The following describes two proteins that form a bound complex.

Sequence of protein 2:
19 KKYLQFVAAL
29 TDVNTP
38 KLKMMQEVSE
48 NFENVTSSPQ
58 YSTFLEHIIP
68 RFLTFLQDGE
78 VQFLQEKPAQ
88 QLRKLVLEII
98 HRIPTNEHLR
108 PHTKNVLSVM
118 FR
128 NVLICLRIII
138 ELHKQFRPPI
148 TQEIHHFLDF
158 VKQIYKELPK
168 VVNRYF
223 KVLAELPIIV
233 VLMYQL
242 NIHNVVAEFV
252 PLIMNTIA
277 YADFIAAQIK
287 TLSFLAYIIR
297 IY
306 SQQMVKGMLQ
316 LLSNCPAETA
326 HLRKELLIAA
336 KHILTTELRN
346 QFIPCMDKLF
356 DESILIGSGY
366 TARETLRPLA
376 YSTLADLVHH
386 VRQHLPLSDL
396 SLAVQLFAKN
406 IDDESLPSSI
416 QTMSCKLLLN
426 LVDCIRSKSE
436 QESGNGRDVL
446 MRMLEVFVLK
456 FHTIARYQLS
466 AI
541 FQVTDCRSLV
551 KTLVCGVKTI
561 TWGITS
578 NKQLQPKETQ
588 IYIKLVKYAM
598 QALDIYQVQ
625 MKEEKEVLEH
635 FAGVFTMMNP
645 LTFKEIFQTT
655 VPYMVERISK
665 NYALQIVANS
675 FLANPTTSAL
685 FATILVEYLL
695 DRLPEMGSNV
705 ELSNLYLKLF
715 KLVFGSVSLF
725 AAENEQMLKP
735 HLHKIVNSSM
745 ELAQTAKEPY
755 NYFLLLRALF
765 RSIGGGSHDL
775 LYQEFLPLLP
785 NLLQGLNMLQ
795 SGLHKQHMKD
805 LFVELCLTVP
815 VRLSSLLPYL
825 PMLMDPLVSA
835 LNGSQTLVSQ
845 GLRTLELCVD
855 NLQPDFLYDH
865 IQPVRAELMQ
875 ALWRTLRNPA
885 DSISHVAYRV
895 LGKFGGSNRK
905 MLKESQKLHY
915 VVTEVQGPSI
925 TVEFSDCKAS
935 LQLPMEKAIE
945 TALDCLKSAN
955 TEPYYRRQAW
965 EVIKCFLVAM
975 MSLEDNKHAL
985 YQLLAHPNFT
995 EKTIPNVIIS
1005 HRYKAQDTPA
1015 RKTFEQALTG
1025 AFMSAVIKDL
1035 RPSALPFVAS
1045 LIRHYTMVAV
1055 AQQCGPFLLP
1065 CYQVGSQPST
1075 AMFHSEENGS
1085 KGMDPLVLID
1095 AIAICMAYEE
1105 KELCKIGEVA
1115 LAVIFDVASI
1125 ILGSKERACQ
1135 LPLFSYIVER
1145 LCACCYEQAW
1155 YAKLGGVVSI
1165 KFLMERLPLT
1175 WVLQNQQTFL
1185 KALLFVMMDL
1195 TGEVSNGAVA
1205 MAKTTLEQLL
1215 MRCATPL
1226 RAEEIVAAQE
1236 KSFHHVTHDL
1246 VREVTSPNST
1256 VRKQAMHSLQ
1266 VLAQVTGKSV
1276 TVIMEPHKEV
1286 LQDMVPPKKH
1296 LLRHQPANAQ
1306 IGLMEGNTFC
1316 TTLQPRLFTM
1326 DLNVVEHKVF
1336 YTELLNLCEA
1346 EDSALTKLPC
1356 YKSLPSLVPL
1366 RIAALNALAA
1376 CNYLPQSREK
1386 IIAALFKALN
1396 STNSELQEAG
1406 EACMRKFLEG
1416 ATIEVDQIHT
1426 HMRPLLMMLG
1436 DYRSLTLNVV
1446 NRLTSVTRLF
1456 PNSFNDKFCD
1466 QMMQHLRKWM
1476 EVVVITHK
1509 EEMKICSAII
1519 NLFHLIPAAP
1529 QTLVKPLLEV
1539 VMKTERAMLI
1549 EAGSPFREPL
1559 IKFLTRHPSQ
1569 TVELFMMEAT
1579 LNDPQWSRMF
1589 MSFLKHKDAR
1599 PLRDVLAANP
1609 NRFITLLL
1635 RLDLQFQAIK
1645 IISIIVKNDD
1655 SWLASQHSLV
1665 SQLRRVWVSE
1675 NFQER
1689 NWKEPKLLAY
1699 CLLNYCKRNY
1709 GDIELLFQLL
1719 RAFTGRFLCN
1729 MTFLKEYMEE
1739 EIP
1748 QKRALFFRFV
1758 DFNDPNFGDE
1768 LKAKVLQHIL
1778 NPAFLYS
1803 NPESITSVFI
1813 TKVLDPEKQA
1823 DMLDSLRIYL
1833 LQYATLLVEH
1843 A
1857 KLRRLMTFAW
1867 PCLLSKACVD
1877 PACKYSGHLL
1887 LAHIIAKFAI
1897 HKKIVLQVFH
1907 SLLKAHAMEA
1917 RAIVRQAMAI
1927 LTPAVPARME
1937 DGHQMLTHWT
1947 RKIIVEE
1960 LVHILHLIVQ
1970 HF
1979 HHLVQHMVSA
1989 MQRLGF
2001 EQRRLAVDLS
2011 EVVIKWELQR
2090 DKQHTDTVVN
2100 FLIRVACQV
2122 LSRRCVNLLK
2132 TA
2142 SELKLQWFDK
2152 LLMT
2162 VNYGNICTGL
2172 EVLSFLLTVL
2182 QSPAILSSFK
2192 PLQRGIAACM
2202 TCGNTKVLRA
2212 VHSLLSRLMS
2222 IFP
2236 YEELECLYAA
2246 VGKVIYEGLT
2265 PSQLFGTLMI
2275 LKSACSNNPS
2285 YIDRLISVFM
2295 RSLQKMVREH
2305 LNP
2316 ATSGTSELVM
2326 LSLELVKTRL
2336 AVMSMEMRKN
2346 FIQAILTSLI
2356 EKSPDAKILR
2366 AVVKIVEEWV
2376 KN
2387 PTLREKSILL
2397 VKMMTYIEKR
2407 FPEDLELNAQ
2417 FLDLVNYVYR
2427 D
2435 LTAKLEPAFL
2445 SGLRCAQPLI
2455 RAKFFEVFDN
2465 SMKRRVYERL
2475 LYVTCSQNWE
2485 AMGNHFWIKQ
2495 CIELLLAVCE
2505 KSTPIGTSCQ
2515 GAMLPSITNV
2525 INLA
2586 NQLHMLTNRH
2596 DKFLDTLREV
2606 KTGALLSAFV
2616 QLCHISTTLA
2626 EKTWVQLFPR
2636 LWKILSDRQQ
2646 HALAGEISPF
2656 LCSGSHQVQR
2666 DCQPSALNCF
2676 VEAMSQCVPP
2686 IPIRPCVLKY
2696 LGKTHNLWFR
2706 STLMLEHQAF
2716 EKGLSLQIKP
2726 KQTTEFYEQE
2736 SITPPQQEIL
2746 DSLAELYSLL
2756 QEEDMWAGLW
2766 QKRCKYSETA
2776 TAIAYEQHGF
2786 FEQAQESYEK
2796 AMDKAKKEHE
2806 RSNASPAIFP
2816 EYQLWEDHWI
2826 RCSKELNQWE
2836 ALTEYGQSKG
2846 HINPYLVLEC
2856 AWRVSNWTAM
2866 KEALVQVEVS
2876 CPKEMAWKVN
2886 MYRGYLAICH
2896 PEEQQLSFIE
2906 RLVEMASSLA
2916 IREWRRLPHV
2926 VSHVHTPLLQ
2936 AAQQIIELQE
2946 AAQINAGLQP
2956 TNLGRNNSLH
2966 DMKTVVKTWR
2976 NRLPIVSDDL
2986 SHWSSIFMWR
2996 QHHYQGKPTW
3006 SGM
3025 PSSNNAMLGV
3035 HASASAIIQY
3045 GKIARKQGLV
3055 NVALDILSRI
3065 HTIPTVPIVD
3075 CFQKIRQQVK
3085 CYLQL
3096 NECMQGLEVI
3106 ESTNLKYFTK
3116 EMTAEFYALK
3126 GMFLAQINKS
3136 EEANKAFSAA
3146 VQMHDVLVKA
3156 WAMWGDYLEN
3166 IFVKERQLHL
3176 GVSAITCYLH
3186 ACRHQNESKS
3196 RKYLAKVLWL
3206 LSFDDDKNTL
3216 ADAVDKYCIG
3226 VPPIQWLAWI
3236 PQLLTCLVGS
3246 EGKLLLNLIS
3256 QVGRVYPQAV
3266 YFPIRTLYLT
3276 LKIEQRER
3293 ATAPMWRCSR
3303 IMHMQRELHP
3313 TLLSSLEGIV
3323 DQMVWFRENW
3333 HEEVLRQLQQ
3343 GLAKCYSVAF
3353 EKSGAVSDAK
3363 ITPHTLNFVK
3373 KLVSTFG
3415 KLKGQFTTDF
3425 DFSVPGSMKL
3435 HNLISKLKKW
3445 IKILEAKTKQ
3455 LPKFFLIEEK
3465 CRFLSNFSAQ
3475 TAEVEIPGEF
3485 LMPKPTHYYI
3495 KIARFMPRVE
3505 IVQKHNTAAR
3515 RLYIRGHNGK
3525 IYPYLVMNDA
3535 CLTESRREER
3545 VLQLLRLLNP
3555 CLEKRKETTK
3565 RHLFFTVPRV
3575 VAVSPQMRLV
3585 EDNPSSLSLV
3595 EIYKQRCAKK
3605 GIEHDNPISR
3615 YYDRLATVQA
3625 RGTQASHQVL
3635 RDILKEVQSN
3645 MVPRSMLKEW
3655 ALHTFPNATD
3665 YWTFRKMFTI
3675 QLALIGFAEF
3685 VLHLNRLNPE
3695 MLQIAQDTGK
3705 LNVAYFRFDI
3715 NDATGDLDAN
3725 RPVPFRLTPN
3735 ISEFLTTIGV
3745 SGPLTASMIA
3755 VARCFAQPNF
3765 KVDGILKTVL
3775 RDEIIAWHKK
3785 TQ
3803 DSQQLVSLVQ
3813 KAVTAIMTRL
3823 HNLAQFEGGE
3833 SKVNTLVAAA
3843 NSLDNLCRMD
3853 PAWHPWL

Residue-level contacts at the interface:
Residue T2729 in protein 2 is in contact with residue Q180 in protein 1 (closest heavy-atom distance 3.4 Å).
Residue Y2732 in protein 2 is in contact with residue R177 in protein 1 (closest heavy-atom distance 4.8 Å).
Residue E2730 in protein 2 is in contact with residue Q180 in protein 1 (closest heavy-atom distance 4.7 Å).
Residue E2730 in protein 2 contacts residue R177 in protein 1 (closest heavy-atom distance 2.8 Å).
Residue Y2732 in protein 2 contacts residue Q180 in protein 1 (closest heavy-atom distance 3.0 Å).
Residue H2646 in protein 2 contacts residue I320 in protein 1 (closest heavy-atom distance 3.4 Å).

Sequence of protein 1:
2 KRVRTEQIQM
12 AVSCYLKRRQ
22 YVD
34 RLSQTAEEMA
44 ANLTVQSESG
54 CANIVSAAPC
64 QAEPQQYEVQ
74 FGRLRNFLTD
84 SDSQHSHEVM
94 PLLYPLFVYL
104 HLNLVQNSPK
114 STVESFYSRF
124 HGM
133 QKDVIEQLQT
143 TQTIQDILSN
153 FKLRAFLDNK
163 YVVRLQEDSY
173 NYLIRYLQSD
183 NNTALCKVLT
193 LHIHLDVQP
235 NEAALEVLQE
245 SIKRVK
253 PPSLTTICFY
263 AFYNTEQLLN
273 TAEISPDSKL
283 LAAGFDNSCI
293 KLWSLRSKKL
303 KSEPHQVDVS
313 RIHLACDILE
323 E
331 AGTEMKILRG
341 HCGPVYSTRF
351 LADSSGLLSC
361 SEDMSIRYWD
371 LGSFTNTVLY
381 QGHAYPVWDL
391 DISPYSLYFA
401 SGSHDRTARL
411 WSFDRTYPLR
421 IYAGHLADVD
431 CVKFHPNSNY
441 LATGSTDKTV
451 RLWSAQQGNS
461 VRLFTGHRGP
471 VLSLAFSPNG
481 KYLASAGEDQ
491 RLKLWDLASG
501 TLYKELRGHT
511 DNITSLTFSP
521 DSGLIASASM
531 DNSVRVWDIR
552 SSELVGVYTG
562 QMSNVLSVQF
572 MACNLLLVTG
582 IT